Sequence of the first protein:
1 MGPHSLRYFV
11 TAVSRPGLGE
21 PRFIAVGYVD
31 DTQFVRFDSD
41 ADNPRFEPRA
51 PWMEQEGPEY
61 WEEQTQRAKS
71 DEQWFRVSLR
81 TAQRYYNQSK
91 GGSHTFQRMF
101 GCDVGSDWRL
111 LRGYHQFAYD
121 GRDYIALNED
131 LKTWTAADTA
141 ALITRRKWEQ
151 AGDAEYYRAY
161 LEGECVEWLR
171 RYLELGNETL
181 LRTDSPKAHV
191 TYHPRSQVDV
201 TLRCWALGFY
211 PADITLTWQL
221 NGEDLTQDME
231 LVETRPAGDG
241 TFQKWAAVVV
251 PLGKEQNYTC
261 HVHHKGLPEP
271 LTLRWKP

Sequence of the second protein:
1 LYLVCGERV

This data describes a binding interaction between two proteins.

Interface contacts:
Residue S70 in the first protein interacts with residue V4 in the second protein (closest heavy-atom distance 3.8 Å).
Residue W74 in the first protein is in contact with residue V9 in the second protein (closest heavy-atom distance 3.7 Å).
Residue Y157 in the first protein contacts residue G6 in the second protein (closest heavy-atom distance 2.8 Å).
Residue W148 in the first protein is in contact with residue R8 in the second protein (closest heavy-atom distance 2.9 Å).
Residue R98 in the first protein interacts with residue Y2 in the second protein (closest heavy-atom distance 3.5 Å).
Residue D71 in the first protein is in contact with residue C5 in the second protein (closest heavy-atom distance 3.0 Å).
Residue F23 in the first protein is in contact with residue Y2 in the second protein (closest heavy-atom distance 3.6 Å).
Residue W148 in the first protein is in contact with residue E7 in the second protein (closest heavy-atom distance 3.3 Å).
Residue F96 in the first protein interacts with residue V9 in the second protein (closest heavy-atom distance 4.0 Å).
Residue K147 in the first protein interacts with residue E7 in the second protein (closest heavy-atom distance 3.9 Å).
Residue W74 in the first protein contacts residue R8 in the second protein (closest heavy-atom distance 3.4 Å).
Residue F100 in the first protein contacts residue L3 in the second protein (closest heavy-atom distance 3.6 Å).
Residue Y124 in the first protein interacts with residue V9 in the second protein (closest heavy-atom distance 3.4 Å).
Residue F100 in the first protein contacts residue Y2 in the second protein (closest heavy-atom distance 3.9 Å).
Residue K147 in the first protein interacts with residue R8 in the second protein (closest heavy-atom distance 2.9 Å).
Residue W74 in the first protein interacts with residue C5 in the second protein (closest heavy-atom distance 3.1 Å).
Residue Y156 in the first protein contacts residue V4 in the second protein (closest heavy-atom distance 2.7 Å).
Residue R67 in the first protein interacts with residue L1 in the second protein (closest heavy-atom distance 3.7 Å).
Residue S78 in the first protein is in contact with residue R8 in the second protein (closest heavy-atom distance 3.6 Å).
Residue D153 in the first protein contacts residue G6 in the second protein (closest heavy-atom distance 3.8 Å).
Residue V10 in the first protein contacts residue Y2 in the second protein (closest heavy-atom distance 3.4 Å).
Residue Y85 in the first protein contacts residue V9 in the second protein (closest heavy-atom distance 2.7 Å).
Residue Q64 in the first protein contacts residue L1 in the second protein (closest heavy-atom distance 3.3 Å).
Residue Y157 in the first protein interacts with residue C5 in the second protein (closest heavy-atom distance 3.6 Å).
Residue E164 in the first protein contacts residue L1 in the second protein (closest heavy-atom distance 2.9 Å).
Residue Y156 in the first protein interacts with residue C5 in the second protein (closest heavy-atom distance 4.4 Å).
Residue Y160 in the first protein contacts residue L3 in the second protein (closest heavy-atom distance 3.6 Å).
Residue F117 in the first protein contacts residue C5 in the second protein (closest heavy-atom distance 3.7 Å).
Residue Y60 in the first protein contacts residue L1 in the second protein (closest heavy-atom distance 3.8 Å).
Residue R98 in the first protein contacts residue C5 in the second protein (closest heavy-atom distance 3.2 Å).
Residue R67 in the first protein contacts residue Y2 in the second protein (closest heavy-atom distance 3.3 Å).
Residue S78 in the first protein is in contact with residue V9 in the second protein (closest heavy-atom distance 3.2 Å).
Residue R98 in the first protein is in contact with residue L3 in the second protein (closest heavy-atom distance 2.8 Å).
Residue E63 in the first protein contacts residue L1 in the second protein (closest heavy-atom distance 4.0 Å).
Residue D71 in the first protein interacts with residue Y2 in the second protein (closest heavy-atom distance 2.5 Å).
Residue W74 in the first protein is in contact with residue E7 in the second protein (closest heavy-atom distance 3.1 Å).
Residue W148 in the first protein contacts residue V9 in the second protein (closest heavy-atom distance 4.0 Å).
Residue H115 in the first protein interacts with residue C5 in the second protein (closest heavy-atom distance 3.8 Å).
Residue R67 in the first protein contacts residue V4 in the second protein (closest heavy-atom distance 3.4 Å).
Residue Y8 in the first protein contacts residue Y2 in the second protein (closest heavy-atom distance 3.7 Å).
Residue A25 in the first protein contacts residue Y2 in the second protein (closest heavy-atom distance 4.0 Å).
Residue D71 in the first protein interacts with residue L3 in the second protein (closest heavy-atom distance 4.1 Å).
Residue A68 in the first protein interacts with residue Y2 in the second protein (closest heavy-atom distance 4.3 Å).
Residue Y156 in the first protein contacts residue L3 in the second protein (closest heavy-atom distance 3.5 Å).
Residue Y157 in the first protein is in contact with residue L3 in the second protein (closest heavy-atom distance 3.6 Å).
Residue F46 in the first protein interacts with residue Y2 in the second protein (closest heavy-atom distance 3.8 Å).
Residue Y157 in the first protein is in contact with residue V4 in the second protein (closest heavy-atom distance 4.5 Å).
Residue T144 in the first protein interacts with residue V9 in the second protein (closest heavy-atom distance 2.8 Å).
Residue D71 in the first protein is in contact with residue V4 in the second protein (closest heavy-atom distance 3.8 Å).
Residue A151 in the first protein contacts residue E7 in the second protein (closest heavy-atom distance 3.6 Å).
Residue Y156 in the first protein interacts with residue G6 in the second protein (closest heavy-atom distance 4.0 Å).
Residue T81 in the first protein contacts residue V9 in the second protein (closest heavy-atom distance 3.5 Å).
Residue W74 in the first protein contacts residue G6 in the second protein (closest heavy-atom distance 3.0 Å).
Residue Q64 in the first protein is in contact with residue Y2 in the second protein (closest heavy-atom distance 2.7 Å).
Residue K147 in the first protein is in contact with residue V9 in the second protein (closest heavy-atom distance 3.4 Å).
Residue W168 in the first protein contacts residue L1 in the second protein (closest heavy-atom distance 3.1 Å).
Residue D153 in the first protein contacts residue E7 in the second protein (closest heavy-atom distance 2.8 Å).
Residue Y160 in the first protein is in contact with residue Y2 in the second protein (closest heavy-atom distance 4.4 Å).
Residue V77 in the first protein contacts residue R8 in the second protein (closest heavy-atom distance 3.6 Å).
Residue Y160 in the first protein interacts with residue L1 in the second protein (closest heavy-atom distance 2.8 Å).